Sequence of protein 2:
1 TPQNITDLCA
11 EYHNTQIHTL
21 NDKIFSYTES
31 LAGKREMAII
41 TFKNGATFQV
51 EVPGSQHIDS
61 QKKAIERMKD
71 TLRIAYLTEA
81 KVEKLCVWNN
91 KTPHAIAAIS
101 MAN

Contacts between the two chains:
Residue D229 in protein 1 interacts with residue R73 in protein 2 (closest heavy-atom distance 4.7 Å).
Residue Y226 in protein 1 contacts residue L77 in protein 2 (closest heavy-atom distance 4.3 Å).
Residue F223 in protein 1 is in contact with residue L77 in protein 2 (closest heavy-atom distance 4.9 Å).
Residue Q227 in protein 1 contacts residue I74 in protein 2 (closest heavy-atom distance 3.7 Å).
Residue Y226 in protein 1 contacts residue T78 in protein 2 (closest heavy-atom distance 4.5 Å).
Residue Y226 in protein 1 contacts residue I74 in protein 2 (closest heavy-atom distance 4.1 Å).
Residue F223 in protein 1 interacts with residue T78 in protein 2 (closest heavy-atom distance 3.4 Å).

The following describes two proteins that form a bound complex.

Sequence of protein 1:
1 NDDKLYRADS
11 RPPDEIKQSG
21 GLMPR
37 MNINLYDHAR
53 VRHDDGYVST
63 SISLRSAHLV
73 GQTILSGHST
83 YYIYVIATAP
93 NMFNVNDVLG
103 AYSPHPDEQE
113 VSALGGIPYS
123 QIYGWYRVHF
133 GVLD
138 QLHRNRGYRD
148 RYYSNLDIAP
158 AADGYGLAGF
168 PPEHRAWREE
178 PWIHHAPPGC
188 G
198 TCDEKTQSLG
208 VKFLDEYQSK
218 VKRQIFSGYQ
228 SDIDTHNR